Contacts between the two chains:
Residue S57 in chain B is in contact with residue S81 in chain A (closest heavy-atom distance 3.9 Å).
Residue A61 in chain B interacts with residue S84 in chain A (closest heavy-atom distance 3.6 Å).
Residue N54 in chain B contacts residue V87 in chain A (closest heavy-atom distance 3.7 Å).
Residue L55 in chain B is in contact with residue S84 in chain A (closest heavy-atom distance 4.1 Å).
Residue G58 in chain B interacts with residue V83 in chain A (closest heavy-atom distance 4.8 Å).
Residue L55 in chain B is in contact with residue V83 in chain A (closest heavy-atom distance 3.4 Å).
Residue G58 in chain B is in contact with residue D82 in chain A (closest heavy-atom distance 2.9 Å).
Residue R51 in chain B interacts with residue Y28 in chain A (closest heavy-atom distance 3.2 Å).
Residue S57 in chain B is in contact with residue V83 in chain A (closest heavy-atom distance 3.8 Å).
Residue R51 in chain B interacts with residue V87 in chain A (closest heavy-atom distance 4.6 Å).
Residue S57 in chain B is in contact with residue D80 in chain A (closest heavy-atom distance 3.2 Å).
Residue V59 in chain B interacts with residue D82 in chain A (closest heavy-atom distance 4.6 Å).
Residue A56 in chain B contacts residue D82 in chain A (closest heavy-atom distance 4.4 Å).
Residue S57 in chain B contacts residue D82 in chain A (closest heavy-atom distance 3.6 Å).
Residue A56 in chain B is in contact with residue V83 in chain A (closest heavy-atom distance 4.4 Å).
Residue V59 in chain B interacts with residue S84 in chain A (closest heavy-atom distance 4.1 Å).

The following describes two proteins that form a bound complex.

Sequence of chain A:
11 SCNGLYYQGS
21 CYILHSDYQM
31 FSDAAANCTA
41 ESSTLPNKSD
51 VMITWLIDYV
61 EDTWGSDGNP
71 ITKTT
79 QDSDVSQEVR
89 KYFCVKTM

Sequence of chain B:
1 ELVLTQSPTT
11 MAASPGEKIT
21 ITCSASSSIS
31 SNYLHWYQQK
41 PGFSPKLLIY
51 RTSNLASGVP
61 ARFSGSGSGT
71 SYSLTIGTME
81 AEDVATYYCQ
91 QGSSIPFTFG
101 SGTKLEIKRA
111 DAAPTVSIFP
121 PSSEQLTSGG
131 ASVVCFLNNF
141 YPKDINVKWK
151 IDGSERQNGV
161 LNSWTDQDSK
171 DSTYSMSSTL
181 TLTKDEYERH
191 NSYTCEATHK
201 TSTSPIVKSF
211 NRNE